Sequence of the second protein:
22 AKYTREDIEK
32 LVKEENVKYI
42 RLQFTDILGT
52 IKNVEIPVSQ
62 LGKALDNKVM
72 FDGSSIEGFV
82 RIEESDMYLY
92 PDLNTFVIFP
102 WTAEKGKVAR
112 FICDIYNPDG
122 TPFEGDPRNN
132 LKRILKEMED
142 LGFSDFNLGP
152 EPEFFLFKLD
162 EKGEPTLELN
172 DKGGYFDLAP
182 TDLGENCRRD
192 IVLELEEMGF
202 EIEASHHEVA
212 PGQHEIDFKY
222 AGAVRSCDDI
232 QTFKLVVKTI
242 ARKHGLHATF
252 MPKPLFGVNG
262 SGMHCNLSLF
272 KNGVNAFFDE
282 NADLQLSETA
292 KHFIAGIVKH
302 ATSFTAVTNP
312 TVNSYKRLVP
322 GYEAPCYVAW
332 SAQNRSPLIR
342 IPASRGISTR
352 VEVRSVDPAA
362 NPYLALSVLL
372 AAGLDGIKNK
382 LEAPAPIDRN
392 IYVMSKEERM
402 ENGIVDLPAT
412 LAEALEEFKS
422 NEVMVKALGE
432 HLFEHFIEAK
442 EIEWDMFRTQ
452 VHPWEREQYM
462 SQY

Sequence of the first protein:
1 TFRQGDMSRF

This data describes a binding interaction between two proteins.

Interface contacts:
Residue R82 in the second protein interacts with residue R3 in the first protein (closest heavy-atom distance 3.7 Å).
Residue F80 in the second protein contacts residue D6 in the first protein (closest heavy-atom distance 3.2 Å).
Residue I443 in the second protein contacts residue M7 in the first protein (closest heavy-atom distance 3.6 Å).
Residue I443 in the second protein is in contact with residue F10 in the first protein (closest heavy-atom distance 4.3 Å).
Residue F80 in the second protein interacts with residue M7 in the first protein (closest heavy-atom distance 3.9 Å).
Residue M447 in the second protein interacts with residue F10 in the first protein (closest heavy-atom distance 3.6 Å).
Residue I83 in the second protein interacts with residue R3 in the first protein (closest heavy-atom distance 3.6 Å).
Residue F80 in the second protein interacts with residue R9 in the first protein (closest heavy-atom distance 3.4 Å).
Residue R82 in the second protein contacts residue D6 in the first protein (closest heavy-atom distance 3.1 Å).
Residue I83 in the second protein is in contact with residue F2 in the first protein (closest heavy-atom distance 4.0 Å).
Residue E439 in the second protein contacts residue R3 in the first protein (closest heavy-atom distance 3.0 Å).
Residue L49 in the second protein contacts residue R9 in the first protein (closest heavy-atom distance 4.0 Å).
Residue V81 in the second protein contacts residue R3 in the first protein (closest heavy-atom distance 3.6 Å).
Residue E444 in the second protein interacts with residue F10 in the first protein (closest heavy-atom distance 3.4 Å).
Residue F80 in the second protein contacts residue F10 in the first protein (closest heavy-atom distance 3.4 Å).